This data describes a binding interaction between two proteins.

Sequence of protein 2:
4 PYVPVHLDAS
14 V

Contacts between the two chains:
Residue I107 in protein 1 is in contact with residue L10 in protein 2 (closest heavy-atom distance 3.6 Å).
Residue I107 in protein 1 contacts residue D11 in protein 2 (closest heavy-atom distance 2.9 Å).
Residue C58 in protein 1 is in contact with residue P7 in protein 2 (closest heavy-atom distance 3.6 Å).
Residue A109 in protein 1 contacts residue P7 in protein 2 (closest heavy-atom distance 3.5 Å).
Residue K104 in protein 1 interacts with residue V14 in protein 2 (closest heavy-atom distance 3.4 Å).
Residue E111 in protein 1 interacts with residue V6 in protein 2 (closest heavy-atom distance 2.6 Å).
Residue C110 in protein 1 interacts with residue Y5 in protein 2 (closest heavy-atom distance 3.6 Å).
Residue K104 in protein 1 contacts residue S13 in protein 2 (closest heavy-atom distance 3.9 Å).
Residue Q55 in protein 1 contacts residue Y5 in protein 2 (closest heavy-atom distance 4.5 Å).
Residue I107 in protein 1 interacts with residue V14 in protein 2 (closest heavy-atom distance 3.3 Å).
Residue Y73 in protein 1 interacts with residue Y5 in protein 2 (closest heavy-atom distance 3.1 Å).
Residue C110 in protein 1 contacts residue V6 in protein 2 (closest heavy-atom distance 3.4 Å).
Residue H105 in protein 1 contacts residue V14 in protein 2 (closest heavy-atom distance 2.4 Å).
Residue E111 in protein 1 contacts residue V8 in protein 2 (closest heavy-atom distance 3.8 Å).
Residue I107 in protein 1 contacts residue H9 in protein 2 (closest heavy-atom distance 4.4 Å).
Residue Q55 in protein 1 contacts residue V6 in protein 2 (closest heavy-atom distance 3.4 Å).
Residue H105 in protein 1 is in contact with residue S13 in protein 2 (closest heavy-atom distance 3.2 Å).
Residue C58 in protein 1 is in contact with residue V6 in protein 2 (closest heavy-atom distance 3.7 Å).
Residue V108 in protein 1 is in contact with residue D11 in protein 2 (closest heavy-atom distance 4.4 Å).
Residue F8 in protein 1 contacts residue P7 in protein 2 (closest heavy-atom distance 3.6 Å).
Residue V108 in protein 1 contacts residue P7 in protein 2 (closest heavy-atom distance 4.2 Å).
Residue A4 in protein 1 contacts residue V8 in protein 2 (closest heavy-atom distance 3.7 Å).
Residue V108 in protein 1 interacts with residue L10 in protein 2 (closest heavy-atom distance 3.7 Å).
Residue C65 in protein 1 interacts with residue D11 in protein 2 (closest heavy-atom distance 3.7 Å).
Residue I106 in protein 1 interacts with residue A12 in protein 2 (closest heavy-atom distance 3.6 Å).
Residue V47 in protein 1 interacts with residue L10 in protein 2 (closest heavy-atom distance 4.4 Å).
Residue C110 in protein 1 is in contact with residue P7 in protein 2 (closest heavy-atom distance 4.2 Å).
Residue C58 in protein 1 contacts residue Y5 in protein 2 (closest heavy-atom distance 3.4 Å).
Residue K66 in protein 1 is in contact with residue A12 in protein 2 (closest heavy-atom distance 3.8 Å).
Residue I106 in protein 1 contacts residue S13 in protein 2 (closest heavy-atom distance 4.2 Å).
Residue A5 in protein 1 is in contact with residue V8 in protein 2 (closest heavy-atom distance 4.0 Å).
Residue A5 in protein 1 interacts with residue V6 in protein 2 (closest heavy-atom distance 3.7 Å).
Residue I107 in protein 1 is in contact with residue A12 in protein 2 (closest heavy-atom distance 3.0 Å).
Residue N113 in protein 1 is in contact with residue P4 in protein 2 (closest heavy-atom distance 2.1 Å).
Residue I107 in protein 1 contacts residue S13 in protein 2 (closest heavy-atom distance 4.3 Å).
Residue V108 in protein 1 interacts with residue H9 in protein 2 (closest heavy-atom distance 3.2 Å).
Residue N113 in protein 1 is in contact with residue Y5 in protein 2 (closest heavy-atom distance 4.3 Å).
Residue C72 in protein 1 contacts residue D11 in protein 2 (closest heavy-atom distance 4.1 Å).
Residue Q55 in protein 1 interacts with residue P7 in protein 2 (closest heavy-atom distance 3.9 Å).
Residue F8 in protein 1 interacts with residue H9 in protein 2 (closest heavy-atom distance 3.7 Å).
Residue A109 in protein 1 contacts residue H9 in protein 2 (closest heavy-atom distance 2.9 Å).
Residue T45 in protein 1 contacts residue S13 in protein 2 (closest heavy-atom distance 4.1 Å).
Residue G112 in protein 1 contacts residue P4 in protein 2 (closest heavy-atom distance 2.9 Å).
Residue I106 in protein 1 interacts with residue L10 in protein 2 (closest heavy-atom distance 4.0 Å).
Residue K66 in protein 1 contacts residue D11 in protein 2 (closest heavy-atom distance 2.7 Å).
Residue E111 in protein 1 is in contact with residue Y5 in protein 2 (closest heavy-atom distance 3.4 Å).
Residue N113 in protein 1 contacts residue V6 in protein 2 (closest heavy-atom distance 3.6 Å).
Residue A109 in protein 1 is in contact with residue V6 in protein 2 (closest heavy-atom distance 4.0 Å).
Residue E111 in protein 1 is in contact with residue P4 in protein 2 (closest heavy-atom distance 3.5 Å).
Residue A109 in protein 1 is in contact with residue V8 in protein 2 (closest heavy-atom distance 2.8 Å).
Residue G112 in protein 1 is in contact with residue V6 in protein 2 (closest heavy-atom distance 4.2 Å).
Residue F8 in protein 1 contacts residue L10 in protein 2 (closest heavy-atom distance 4.0 Å).
Residue A5 in protein 1 interacts with residue P7 in protein 2 (closest heavy-atom distance 3.9 Å).
Residue H105 in protein 1 is in contact with residue A12 in protein 2 (closest heavy-atom distance 4.3 Å).
Residue G112 in protein 1 contacts residue Y5 in protein 2 (closest heavy-atom distance 4.1 Å).
Residue F8 in protein 1 is in contact with residue V8 in protein 2 (closest heavy-atom distance 3.9 Å).
Residue H12 in protein 1 contacts residue L10 in protein 2 (closest heavy-atom distance 3.8 Å).
Residue N71 in protein 1 is in contact with residue Y5 in protein 2 (closest heavy-atom distance 3.6 Å).
Residue T45 in protein 1 interacts with residue L10 in protein 2 (closest heavy-atom distance 3.6 Å).
Residue V54 in protein 1 is in contact with residue P7 in protein 2 (closest heavy-atom distance 3.7 Å).

Sequence of protein 1:
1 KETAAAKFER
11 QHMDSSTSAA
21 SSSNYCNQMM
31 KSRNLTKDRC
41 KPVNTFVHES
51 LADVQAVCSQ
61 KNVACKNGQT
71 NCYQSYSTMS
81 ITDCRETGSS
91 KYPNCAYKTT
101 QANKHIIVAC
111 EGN